Contacts between the two chains:
Residue N72 in protein 1 contacts residue G57 in protein 2 (closest heavy-atom distance 3.0 Å).
Residue N78 in protein 1 is in contact with residue H80 in protein 2 (closest heavy-atom distance 3.2 Å).
Residue W90 in protein 1 interacts with residue D56 in protein 2 (closest heavy-atom distance 3.8 Å).
Residue R93 in protein 1 is in contact with residue Y55 in protein 2 (closest heavy-atom distance 2.7 Å).
Residue D51 in protein 1 is in contact with residue Q83 in protein 2 (closest heavy-atom distance 2.8 Å).
Residue W48 in protein 1 is in contact with residue G85 in protein 2 (closest heavy-atom distance 3.4 Å).
Residue T52 in protein 1 interacts with residue R52 in protein 2 (closest heavy-atom distance 3.4 Å).
Residue F74 in protein 1 contacts residue L54 in protein 2 (closest heavy-atom distance 3.5 Å).
Residue Q174 in protein 1 is in contact with residue G86 in protein 2 (closest heavy-atom distance 3.1 Å).
Residue F74 in protein 1 is in contact with residue R81 in protein 2 (closest heavy-atom distance 3.4 Å).
Residue S113 in protein 1 interacts with residue I84 in protein 2 (closest heavy-atom distance 3.6 Å).
Residue Q112 in protein 1 interacts with residue R81 in protein 2 (closest heavy-atom distance 3.6 Å).
Residue Q112 in protein 1 contacts residue E82 in protein 2 (closest heavy-atom distance 2.9 Å).
Residue F74 in protein 1 contacts residue Q83 in protein 2 (closest heavy-atom distance 3.6 Å).
Residue Y178 in protein 1 is in contact with residue G86 in protein 2 (closest heavy-atom distance 3.3 Å).
Residue R93 in protein 1 is in contact with residue D70 in protein 2 (closest heavy-atom distance 3.0 Å).
Residue H114 in protein 1 interacts with residue G85 in protein 2 (closest heavy-atom distance 3.7 Å).
Residue N109 in protein 1 is in contact with residue I84 in protein 2 (closest heavy-atom distance 2.8 Å).
Residue W48 in protein 1 interacts with residue G86 in protein 2 (closest heavy-atom distance 3.5 Å).
Residue N78 in protein 1 is in contact with residue E78 in protein 2 (closest heavy-atom distance 2.9 Å).
Residue S113 in protein 1 interacts with residue G85 in protein 2 (closest heavy-atom distance 3.6 Å).
Residue D51 in protein 1 is in contact with residue R52 in protein 2 (closest heavy-atom distance 2.9 Å).
Residue Q112 in protein 1 is in contact with residue Q83 in protein 2 (closest heavy-atom distance 3.4 Å).
Residue R38 in protein 1 is in contact with residue D49 in protein 2 (closest heavy-atom distance 3.6 Å).
Residue N50 in protein 1 contacts residue E82 in protein 2 (closest heavy-atom distance 2.8 Å).
Residue S73 in protein 1 is in contact with residue Q83 in protein 2 (closest heavy-atom distance 2.7 Å).
Residue C180 in protein 1 is in contact with residue G86 in protein 2 (closest heavy-atom distance 1.9 Å).
Residue W115 in protein 1 contacts residue I84 in protein 2 (closest heavy-atom distance 3.9 Å).
Residue T52 in protein 1 contacts residue R59 in protein 2 (closest heavy-atom distance 3.0 Å).
Residue R89 in protein 1 is in contact with residue D75 in protein 2 (closest heavy-atom distance 3.8 Å).
Residue N109 in protein 1 interacts with residue Q83 in protein 2 (closest heavy-atom distance 3.4 Å).
Residue D51 in protein 1 is in contact with residue E82 in protein 2 (closest heavy-atom distance 3.4 Å).
Residue G177 in protein 1 interacts with residue G86 in protein 2 (closest heavy-atom distance 2.8 Å).
Residue W115 in protein 1 is in contact with residue G85 in protein 2 (closest heavy-atom distance 3.2 Å).
Residue L49 in protein 1 interacts with residue I84 in protein 2 (closest heavy-atom distance 3.6 Å).
Residue R38 in protein 1 is in contact with residue E82 in protein 2 (closest heavy-atom distance 2.9 Å).
Residue T77 in protein 1 contacts residue Q83 in protein 2 (closest heavy-atom distance 3.0 Å).
Residue S113 in protein 1 interacts with residue G86 in protein 2 (closest heavy-atom distance 2.9 Å).
Residue H114 in protein 1 is in contact with residue G86 in protein 2 (closest heavy-atom distance 3.8 Å).
Residue W115 in protein 1 is in contact with residue Q83 in protein 2 (closest heavy-atom distance 3.7 Å).
Residue R89 in protein 1 contacts residue D56 in protein 2 (closest heavy-atom distance 2.7 Å).
Residue R93 in protein 1 interacts with residue I58 in protein 2 (closest heavy-atom distance 3.6 Å).
Residue C180 in protein 1 interacts with residue G85 in protein 2 (closest heavy-atom distance 3.4 Å).
Residue F74 in protein 1 interacts with residue H80 in protein 2 (closest heavy-atom distance 3.5 Å).
Residue R93 in protein 1 contacts residue D56 in protein 2 (closest heavy-atom distance 3.0 Å).
Residue E34 in protein 1 interacts with residue Q61 in protein 2 (closest heavy-atom distance 3.1 Å).
Residue W90 in protein 1 interacts with residue G57 in protein 2 (closest heavy-atom distance 3.4 Å).
Residue I33 in protein 1 is in contact with residue R59 in protein 2 (closest heavy-atom distance 3.5 Å).
Residue F74 in protein 1 is in contact with residue R52 in protein 2 (closest heavy-atom distance 3.7 Å).
Residue D51 in protein 1 contacts residue R59 in protein 2 (closest heavy-atom distance 2.8 Å).
Residue D179 in protein 1 interacts with residue G86 in protein 2 (closest heavy-atom distance 3.5 Å).
Residue N50 in protein 1 is in contact with residue Q83 in protein 2 (closest heavy-atom distance 3.2 Å).
Residue N32 in protein 1 contacts residue I58 in protein 2 (closest heavy-atom distance 3.5 Å).
Residue R89 in protein 1 interacts with residue Y55 in protein 2 (closest heavy-atom distance 3.5 Å).
Residue Q112 in protein 1 contacts residue I84 in protein 2 (closest heavy-atom distance 3.0 Å).
Residue N32 in protein 1 interacts with residue Q64 in protein 2 (closest heavy-atom distance 2.9 Å).
Residue N50 in protein 1 is in contact with residue R52 in protein 2 (closest heavy-atom distance 3.6 Å).
Residue L49 in protein 1 interacts with residue G85 in protein 2 (closest heavy-atom distance 3.4 Å).
Residue N32 in protein 1 interacts with residue R59 in protein 2 (closest heavy-atom distance 2.8 Å).
Residue E55 in protein 1 interacts with residue R59 in protein 2 (closest heavy-atom distance 2.8 Å).

These two protein chains interact to form a complex.

Sequence of protein 2:
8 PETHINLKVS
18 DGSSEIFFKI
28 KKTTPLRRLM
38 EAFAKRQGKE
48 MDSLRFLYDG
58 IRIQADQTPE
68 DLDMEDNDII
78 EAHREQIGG

Sequence of protein 1:
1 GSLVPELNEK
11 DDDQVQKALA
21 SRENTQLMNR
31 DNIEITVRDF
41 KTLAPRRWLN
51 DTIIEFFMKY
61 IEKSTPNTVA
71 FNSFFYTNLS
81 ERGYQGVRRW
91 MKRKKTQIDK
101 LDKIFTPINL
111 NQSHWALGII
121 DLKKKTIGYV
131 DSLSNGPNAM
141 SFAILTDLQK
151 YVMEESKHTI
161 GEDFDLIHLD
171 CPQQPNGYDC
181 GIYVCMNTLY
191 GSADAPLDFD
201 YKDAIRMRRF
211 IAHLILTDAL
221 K